Interface contacts:
Residue G62 in the first protein contacts residue T169 in the second protein (closest heavy-atom distance 3.1 Å).
Residue M63 in the first protein contacts residue T169 in the second protein (closest heavy-atom distance 4.4 Å).

Sequence of the first protein:
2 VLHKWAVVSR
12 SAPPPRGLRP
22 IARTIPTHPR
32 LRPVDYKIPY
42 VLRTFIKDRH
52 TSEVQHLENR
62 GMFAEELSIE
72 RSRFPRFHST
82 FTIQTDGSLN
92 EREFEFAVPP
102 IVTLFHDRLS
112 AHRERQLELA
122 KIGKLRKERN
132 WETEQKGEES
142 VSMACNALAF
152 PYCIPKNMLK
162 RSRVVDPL

The following describes two proteins that form a bound complex.

Sequence of the second protein:
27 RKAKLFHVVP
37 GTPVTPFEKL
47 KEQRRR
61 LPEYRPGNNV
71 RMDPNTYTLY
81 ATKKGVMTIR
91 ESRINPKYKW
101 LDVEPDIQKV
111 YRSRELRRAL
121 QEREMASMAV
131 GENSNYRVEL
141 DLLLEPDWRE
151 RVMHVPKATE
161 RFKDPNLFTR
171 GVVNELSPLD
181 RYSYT